Sequence of chain A:
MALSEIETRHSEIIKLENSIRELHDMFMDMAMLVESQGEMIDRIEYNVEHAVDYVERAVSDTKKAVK

Sequence of chain B:
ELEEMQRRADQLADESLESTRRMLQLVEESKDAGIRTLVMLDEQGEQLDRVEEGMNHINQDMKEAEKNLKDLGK

Interface contacts:
Residue N71 in chain B contacts residue T62 in chain A (closest heavy-atom distance 3.4 Å).
Residue R53 in chain B contacts residue E45 in chain A (closest heavy-atom distance 3.0 Å).
Residue Q50 in chain B contacts residue D42 in chain A (closest heavy-atom distance 2.4 Å).
Residue G37 in chain B contacts residue F27 in chain A (closest heavy-atom distance 3.8 Å).
Residue H60 in chain B contacts residue V52 in chain A (closest heavy-atom distance 3.6 Å).
Residue M26 in chain B is in contact with residue I20 in chain A (closest heavy-atom distance 4.0 Å).
Residue D64 in chain B is in contact with residue V59 in chain A (closest heavy-atom distance 3.1 Å).
Residue L29 in chain B interacts with residue R21 in chain A (closest heavy-atom distance 3.8 Å).
Residue L15 in chain B contacts residue H10 in chain A (closest heavy-atom distance 4.0 Å).
Residue S22 in chain B interacts with residue I14 in chain A (closest heavy-atom distance 3.8 Å).
Residue Q47 in chain B interacts with residue V34 in chain A (closest heavy-atom distance 2.6 Å).
Residue E67 in chain B contacts residue V59 in chain A (closest heavy-atom distance 4.0 Å).
Residue S33 in chain B contacts residue H24 in chain A (closest heavy-atom distance 3.2 Å).
Residue N71 in chain B contacts residue K63 in chain A (closest heavy-atom distance 3.6 Å).
Residue Q50 in chain B contacts residue E45 in chain A (closest heavy-atom distance 3.3 Å).
Residue L29 in chain B interacts with residue H24 in chain A (closest heavy-atom distance 3.7 Å).
Residue M43 in chain B contacts residue A31 in chain A (closest heavy-atom distance 3.3 Å).
Residue E18 in chain B is in contact with residue H10 in chain A (closest heavy-atom distance 3.4 Å).
Residue A68 in chain B is in contact with residue V59 in chain A (closest heavy-atom distance 3.5 Å).
Residue A68 in chain B contacts residue T62 in chain A (closest heavy-atom distance 4.0 Å).
Residue R25 in chain B contacts residue E17 in chain A (closest heavy-atom distance 3.8 Å).
Residue M65 in chain B contacts residue V55 in chain A (closest heavy-atom distance 3.9 Å).
Residue M26 in chain B is in contact with residue L16 in chain A (closest heavy-atom distance 3.9 Å).
Residue N71 in chain B is in contact with residue V66 in chain A (closest heavy-atom distance 3.9 Å).
Residue R39 in chain B is in contact with residue A31 in chain A (closest heavy-atom distance 3.5 Å).
Residue V54 in chain B contacts residue E45 in chain A (closest heavy-atom distance 3.9 Å).
Residue A36 in chain B interacts with residue F27 in chain A (closest heavy-atom distance 4.0 Å).
Residue L51 in chain B contacts residue I41 in chain A (closest heavy-atom distance 4.0 Å).
Residue M26 in chain B interacts with residue I13 in chain A (closest heavy-atom distance 3.0 Å).
Residue S19 in chain B interacts with residue H10 in chain A (closest heavy-atom distance 3.0 Å).
Residue L29 in chain B is in contact with residue I20 in chain A (closest heavy-atom distance 3.8 Å).
Residue I61 in chain B interacts with residue V52 in chain A (closest heavy-atom distance 3.5 Å).
Residue M8 in chain B interacts with residue L3 in chain A (closest heavy-atom distance 4.0 Å).
Residue H60 in chain B contacts residue E56 in chain A (closest heavy-atom distance 3.8 Å).
Residue A36 in chain B interacts with residue M28 in chain A (closest heavy-atom distance 3.8 Å).
Residue Q47 in chain B contacts residue I41 in chain A (closest heavy-atom distance 3.6 Å).
Residue D74 in chain B is in contact with residue V66 in chain A (closest heavy-atom distance 3.8 Å).
Residue R39 in chain B is in contact with residue E35 in chain A (closest heavy-atom distance 4.0 Å).
Residue S33 in chain B is in contact with residue F27 in chain A (closest heavy-atom distance 3.8 Å).
Residue V30 in chain B interacts with residue I20 in chain A (closest heavy-atom distance 3.5 Å).
Residue E32 in chain B interacts with residue H24 in chain A (closest heavy-atom distance 2.7 Å).
Residue I61 in chain B interacts with residue A51 in chain A (closest heavy-atom distance 3.6 Å).
Residue M43 in chain B is in contact with residue E35 in chain A (closest heavy-atom distance 3.6 Å).
Residue R25 in chain B is in contact with residue R21 in chain A (closest heavy-atom distance 4.0 Å).
Residue D64 in chain B interacts with residue V55 in chain A (closest heavy-atom distance 3.6 Å).
Residue I61 in chain B interacts with residue V55 in chain A (closest heavy-atom distance 4.0 Å).
Residue T40 in chain B interacts with residue A31 in chain A (closest heavy-atom distance 3.2 Å).
Residue L44 in chain B is in contact with residue V34 in chain A (closest heavy-atom distance 3.6 Å).
Residue S22 in chain B contacts residue I13 in chain A (closest heavy-atom distance 3.6 Å).
Residue T40 in chain B is in contact with residue V34 in chain A (closest heavy-atom distance 4.0 Å).
Residue G57 in chain B interacts with residue V52 in chain A (closest heavy-atom distance 3.8 Å).
Residue S19 in chain B contacts residue I13 in chain A (closest heavy-atom distance 3.7 Å).
Residue Q50 in chain B is in contact with residue I41 in chain A (closest heavy-atom distance 3.7 Å).
Residue M58 in chain B is in contact with residue V48 in chain A (closest heavy-atom distance 3.4 Å).
Residue Q47 in chain B interacts with residue G38 in chain A (closest heavy-atom distance 3.2 Å).
Residue T40 in chain B is in contact with residue M30 in chain A (closest heavy-atom distance 3.6 Å).
Residue M26 in chain B interacts with residue E17 in chain A (closest heavy-atom distance 3.5 Å).
Residue S22 in chain B is in contact with residue E17 in chain A (closest heavy-atom distance 2.3 Å).
Residue M43 in chain B interacts with residue V34 in chain A (closest heavy-atom distance 3.7 Å).
Residue V54 in chain B is in contact with residue V48 in chain A (closest heavy-atom distance 4.0 Å).

This data describes a binding interaction between two proteins.